Sequence of protein 2:
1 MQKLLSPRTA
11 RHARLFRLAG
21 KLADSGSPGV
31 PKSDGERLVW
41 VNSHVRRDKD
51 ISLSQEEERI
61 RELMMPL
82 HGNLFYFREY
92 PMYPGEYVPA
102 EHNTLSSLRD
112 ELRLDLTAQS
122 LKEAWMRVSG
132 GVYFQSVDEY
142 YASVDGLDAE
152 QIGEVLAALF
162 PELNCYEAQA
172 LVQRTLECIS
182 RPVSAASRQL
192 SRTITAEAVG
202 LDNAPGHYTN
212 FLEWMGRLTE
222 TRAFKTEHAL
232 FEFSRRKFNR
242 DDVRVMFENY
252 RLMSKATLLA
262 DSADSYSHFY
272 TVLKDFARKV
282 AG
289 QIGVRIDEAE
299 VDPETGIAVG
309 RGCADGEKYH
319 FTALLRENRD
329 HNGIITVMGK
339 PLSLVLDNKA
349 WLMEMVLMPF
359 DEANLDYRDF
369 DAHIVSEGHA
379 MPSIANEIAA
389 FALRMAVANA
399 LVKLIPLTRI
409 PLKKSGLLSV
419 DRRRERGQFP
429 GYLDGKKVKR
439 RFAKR

Residue-level contacts at the interface:
Residue L115 in protein 2 interacts with residue T176 in protein 1 (closest heavy-atom distance 3.5 Å).
Residue E102 in protein 2 interacts with residue R103 in protein 1 (closest heavy-atom distance 3.8 Å).
Residue Y209 in protein 2 contacts residue F116 in protein 1 (closest heavy-atom distance 3.9 Å).
Residue D116 in protein 2 contacts residue M177 in protein 1 (closest heavy-atom distance 3.6 Å).
Residue Y209 in protein 2 interacts with residue W117 in protein 1 (closest heavy-atom distance 4.0 Å).
Residue A159 in protein 2 is in contact with residue A204 in protein 1 (closest heavy-atom distance 3.4 Å).
Residue A125 in protein 2 interacts with residue M177 in protein 1 (closest heavy-atom distance 3.9 Å).
Residue Q152 in protein 2 interacts with residue P197 in protein 1 (closest heavy-atom distance 3.9 Å).
Residue V133 in protein 2 is in contact with residue H191 in protein 1 (closest heavy-atom distance 4.0 Å).
Residue V145 in protein 2 interacts with residue Q194 in protein 1 (closest heavy-atom distance 3.6 Å).
Residue S130 in protein 2 is in contact with residue A188 in protein 1 (closest heavy-atom distance 4.0 Å).
Residue L117 in protein 2 interacts with residue A180 in protein 1 (closest heavy-atom distance 3.7 Å).
Residue P206 in protein 2 interacts with residue F116 in protein 1 (closest heavy-atom distance 3.3 Å).
Residue S144 in protein 2 interacts with residue H191 in protein 1 (closest heavy-atom distance 3.3 Å).
Residue L148 in protein 2 contacts residue V200 in protein 1 (closest heavy-atom distance 3.9 Å).
Residue L177 in protein 2 interacts with residue L187 in protein 1 (closest heavy-atom distance 3.6 Å).
Residue L148 in protein 2 is in contact with residue L190 in protein 1 (closest heavy-atom distance 3.6 Å).
Residue L148 in protein 2 interacts with residue L195 in protein 1 (closest heavy-atom distance 3.1 Å).
Residue V156 in protein 2 interacts with residue A204 in protein 1 (closest heavy-atom distance 3.8 Å).
Residue L122 in protein 2 contacts residue M177 in protein 1 (closest heavy-atom distance 3.9 Å).
Residue V156 in protein 2 contacts residue V186 in protein 1 (closest heavy-atom distance 4.0 Å).
Residue L160 in protein 2 is in contact with residue T211 in protein 1 (closest heavy-atom distance 3.2 Å).
Residue L160 in protein 2 is in contact with residue V182 in protein 1 (closest heavy-atom distance 3.7 Å).
Residue V129 in protein 2 contacts residue L184 in protein 1 (closest heavy-atom distance 3.9 Å).
Residue P206 in protein 2 interacts with residue W117 in protein 1 (closest heavy-atom distance 3.9 Å).
Residue A101 in protein 2 interacts with residue L104 in protein 1 (closest heavy-atom distance 4.0 Å).
Residue V156 in protein 2 is in contact with residue V200 in protein 1 (closest heavy-atom distance 3.8 Å).
Residue T210 in protein 2 contacts residue W117 in protein 1 (closest heavy-atom distance 3.6 Å).
Residue I153 in protein 2 is in contact with residue L190 in protein 1 (closest heavy-atom distance 3.7 Å).
Residue R114 in protein 2 is in contact with residue M177 in protein 1 (closest heavy-atom distance 3.1 Å).
Residue P100 in protein 2 interacts with residue R103 in protein 1 (closest heavy-atom distance 2.5 Å).
Residue L160 in protein 2 is in contact with residue Q207 in protein 1 (closest heavy-atom distance 3.9 Å).
Residue F161 in protein 2 interacts with residue V183 in protein 1 (closest heavy-atom distance 3.7 Å).
Residue F161 in protein 2 interacts with residue E179 in protein 1 (closest heavy-atom distance 3.7 Å).
Residue S144 in protein 2 contacts residue Q194 in protein 1 (closest heavy-atom distance 2.7 Å).
Residue P162 in protein 2 contacts residue T211 in protein 1 (closest heavy-atom distance 3.8 Å).
Residue A101 in protein 2 interacts with residue R111 in protein 1 (closest heavy-atom distance 3.1 Å).
Residue E163 in protein 2 contacts residue G172 in protein 1 (closest heavy-atom distance 3.5 Å).
Residue W126 in protein 2 is in contact with residue L184 in protein 1 (closest heavy-atom distance 3.6 Å).
Residue T176 in protein 2 interacts with residue V183 in protein 1 (closest heavy-atom distance 3.6 Å).
Residue A159 in protein 2 is in contact with residue T211 in protein 1 (closest heavy-atom distance 3.8 Å).
Residue I180 in protein 2 contacts residue L184 in protein 1 (closest heavy-atom distance 3.6 Å).
Residue T176 in protein 2 contacts residue L184 in protein 1 (closest heavy-atom distance 3.5 Å).
Residue V129 in protein 2 contacts residue A188 in protein 1 (closest heavy-atom distance 3.7 Å).
Residue S121 in protein 2 contacts residue M177 in protein 1 (closest heavy-atom distance 3.6 Å).
Residue Y98 in protein 2 interacts with residue S107 in protein 1 (closest heavy-atom distance 2.9 Å).
Residue L115 in protein 2 is in contact with residue M177 in protein 1 (closest heavy-atom distance 2.8 Å).
Residue W126 in protein 2 is in contact with residue L187 in protein 1 (closest heavy-atom distance 3.9 Å).
Residue L160 in protein 2 is in contact with residue V186 in protein 1 (closest heavy-atom distance 3.7 Å).
Residue A101 in protein 2 contacts residue R103 in protein 1 (closest heavy-atom distance 4.0 Å).
Residue Y141 in protein 2 interacts with residue L190 in protein 1 (closest heavy-atom distance 4.0 Å).
Residue V99 in protein 2 interacts with residue R103 in protein 1 (closest heavy-atom distance 2.4 Å).
Residue L164 in protein 2 contacts residue R173 in protein 1 (closest heavy-atom distance 3.7 Å).
Residue A125 in protein 2 is in contact with residue L184 in protein 1 (closest heavy-atom distance 3.6 Å).
Residue L157 in protein 2 is in contact with residue V183 in protein 1 (closest heavy-atom distance 3.9 Å).
Residue F161 in protein 2 contacts residue I175 in protein 1 (closest heavy-atom distance 3.7 Å).
Residue E163 in protein 2 interacts with residue T171 in protein 1 (closest heavy-atom distance 2.8 Å).
Residue W126 in protein 2 interacts with residue A188 in protein 1 (closest heavy-atom distance 4.0 Å).
Residue G147 in protein 2 interacts with residue P197 in protein 1 (closest heavy-atom distance 3.8 Å).
Residue Y141 in protein 2 interacts with residue L187 in protein 1 (closest heavy-atom distance 2.6 Å).

Sequence of protein 1:
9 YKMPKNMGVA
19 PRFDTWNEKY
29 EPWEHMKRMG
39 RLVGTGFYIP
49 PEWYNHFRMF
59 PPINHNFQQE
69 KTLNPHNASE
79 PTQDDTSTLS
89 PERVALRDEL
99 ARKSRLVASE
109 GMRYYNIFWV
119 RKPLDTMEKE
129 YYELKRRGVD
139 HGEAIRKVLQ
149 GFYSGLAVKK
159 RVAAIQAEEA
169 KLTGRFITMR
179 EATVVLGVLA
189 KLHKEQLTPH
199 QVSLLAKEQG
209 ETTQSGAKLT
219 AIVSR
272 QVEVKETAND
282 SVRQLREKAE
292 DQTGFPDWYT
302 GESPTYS

The following describes two proteins that form a bound complex.